Residue-level contacts at the interface:
Residue L299 in chain A is in contact with residue L10 in chain B (closest heavy-atom distance 4.0 Å).
Residue F455 in chain A interacts with residue L9 in chain B (closest heavy-atom distance 3.9 Å).
Residue K289 in chain A contacts residue L9 in chain B (closest heavy-atom distance 3.4 Å).
Residue V303 in chain A interacts with residue L6 in chain B (closest heavy-atom distance 3.6 Å).
Residue Q302 in chain A interacts with residue L6 in chain B (closest heavy-atom distance 4.8 Å).
Residue F282 in chain A interacts with residue L9 in chain B (closest heavy-atom distance 3.7 Å).
Residue V303 in chain A interacts with residue H7 in chain B (closest heavy-atom distance 4.4 Å).
Residue L299 in chain A interacts with residue H7 in chain B (closest heavy-atom distance 3.4 Å).
Residue E458 in chain A interacts with residue K4 in chain B (closest heavy-atom distance 2.7 Å).
Residue F294 in chain A contacts residue L10 in chain B (closest heavy-atom distance 4.8 Å).
Residue F455 in chain A is in contact with residue I5 in chain B (closest heavy-atom distance 3.6 Å).
Residue V285 in chain A interacts with residue L6 in chain B (closest heavy-atom distance 4.2 Å).
Residue V303 in chain A is in contact with residue L10 in chain B (closest heavy-atom distance 3.8 Å).
Residue V285 in chain A is in contact with residue L9 in chain B (closest heavy-atom distance 3.6 Å).
Residue E458 in chain A contacts residue L6 in chain B (closest heavy-atom distance 2.6 Å).
Residue K289 in chain A interacts with residue D12 in chain B (closest heavy-atom distance 4.1 Å).
Residue L306 in chain A contacts residue L6 in chain B (closest heavy-atom distance 3.6 Å).
Residue L306 in chain A contacts residue L10 in chain B (closest heavy-atom distance 4.1 Å).
Residue R307 in chain A is in contact with residue L6 in chain B (closest heavy-atom distance 3.5 Å).
Residue K289 in chain A contacts residue L10 in chain B (closest heavy-atom distance 4.2 Å).
Residue L299 in chain A contacts residue Q11 in chain B (closest heavy-atom distance 3.0 Å).
Residue T454 in chain A is in contact with residue I5 in chain B (closest heavy-atom distance 4.0 Å).
Residue E458 in chain A contacts residue I5 in chain B (closest heavy-atom distance 2.5 Å).
Residue F282 in chain A contacts residue I5 in chain B (closest heavy-atom distance 4.3 Å).
Residue Q302 in chain A contacts residue L10 in chain B (closest heavy-atom distance 3.4 Å).
Residue V285 in chain A contacts residue L10 in chain B (closest heavy-atom distance 3.5 Å).
Residue E458 in chain A is in contact with residue H7 in chain B (closest heavy-atom distance 4.5 Å).
Residue F455 in chain A contacts residue L6 in chain B (closest heavy-atom distance 3.7 Å).
Residue M459 in chain A contacts residue L6 in chain B (closest heavy-atom distance 3.3 Å).

The following describes two proteins that form a bound complex.

Sequence of chain B:
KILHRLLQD

Sequence of chain A:
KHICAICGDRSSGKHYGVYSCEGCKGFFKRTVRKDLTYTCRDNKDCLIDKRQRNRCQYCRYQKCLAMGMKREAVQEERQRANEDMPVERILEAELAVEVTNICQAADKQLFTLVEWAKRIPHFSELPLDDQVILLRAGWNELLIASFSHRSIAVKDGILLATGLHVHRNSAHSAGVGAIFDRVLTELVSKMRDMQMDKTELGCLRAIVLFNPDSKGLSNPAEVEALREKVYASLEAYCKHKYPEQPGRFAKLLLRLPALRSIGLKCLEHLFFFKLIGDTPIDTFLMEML